These two protein chains interact to form a complex.

Sequence of the second protein:
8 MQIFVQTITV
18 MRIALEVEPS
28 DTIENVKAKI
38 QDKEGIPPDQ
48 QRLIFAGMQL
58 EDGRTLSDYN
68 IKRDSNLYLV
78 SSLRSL

Sequence of the first protein:
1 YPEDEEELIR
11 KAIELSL

Interface contacts:
Residue M18 in the second protein contacts residue Y1 in the first protein (closest heavy-atom distance 3.7 Å).
Residue V17 in the second protein interacts with residue Y1 in the first protein (closest heavy-atom distance 3.3 Å).
Residue V17 in the second protein contacts residue E5 in the first protein (closest heavy-atom distance 4.7 Å).
Residue V17 in the second protein contacts residue L8 in the first protein (closest heavy-atom distance 3.5 Å).
Residue V17 in the second protein is in contact with residue D4 in the first protein (closest heavy-atom distance 4.5 Å).
Residue Y75 in the second protein interacts with residue D4 in the first protein (closest heavy-atom distance 2.9 Å).
Residue R19 in the second protein is in contact with residue Y1 in the first protein (closest heavy-atom distance 3.3 Å).
Residue I15 in the second protein contacts residue L8 in the first protein (closest heavy-atom distance 4.5 Å).
Residue I15 in the second protein contacts residue A12 in the first protein (closest heavy-atom distance 4.2 Å).